Contacts between the two chains:
Residue D293 in the second protein is in contact with residue H100 in the first protein (closest heavy-atom distance 3.3 Å).
Residue N299 in the second protein is in contact with residue L64 in the first protein (closest heavy-atom distance 3.4 Å).
Residue E292 in the second protein contacts residue H100 in the first protein (closest heavy-atom distance 3.0 Å).
Residue W329 in the second protein contacts residue T63 in the first protein (closest heavy-atom distance 3.2 Å).
Residue A461 in the second protein interacts with residue S59 in the first protein (closest heavy-atom distance 3.3 Å).
Residue N299 in the second protein contacts residue F71 in the first protein (closest heavy-atom distance 3.2 Å).
Residue A245 in the second protein contacts residue S291 in the first protein (closest heavy-atom distance 2.7 Å).
Residue R282 in the second protein interacts with residue Y278 in the first protein (closest heavy-atom distance 3.4 Å).
Residue H475 in the second protein interacts with residue H52 in the first protein (closest heavy-atom distance 3.3 Å).
Residue D273 in the second protein contacts residue K294 in the first protein (closest heavy-atom distance 2.9 Å).
Residue K283 in the second protein interacts with residue Y278 in the first protein (closest heavy-atom distance 3.4 Å).
Residue S462 in the second protein contacts residue I58 in the first protein (closest heavy-atom distance 2.8 Å).
Residue I463 in the second protein contacts residue S59 in the first protein (closest heavy-atom distance 3.2 Å).
Residue E419 in the second protein contacts residue R303 in the first protein (closest heavy-atom distance 2.9 Å).
Residue L244 in the second protein contacts residue T293 in the first protein (closest heavy-atom distance 3.3 Å).
Residue D440 in the second protein contacts residue K36 in the first protein (closest heavy-atom distance 3.3 Å).
Residue V287 in the second protein interacts with residue P280 in the first protein (closest heavy-atom distance 3.4 Å).
Residue M300 in the second protein contacts residue A70 in the first protein (closest heavy-atom distance 3.4 Å).
Residue I275 in the second protein interacts with residue K294 in the first protein (closest heavy-atom distance 3.4 Å).
Residue Y427 in the second protein contacts residue S291 in the first protein (closest heavy-atom distance 2.9 Å).
Residue F250 in the second protein interacts with residue S78 in the first protein (closest heavy-atom distance 3.5 Å).
Residue A304 in the second protein is in contact with residue S78 in the first protein (closest heavy-atom distance 3.1 Å).
Residue Q232 in the second protein interacts with residue K302 in the first protein (closest heavy-atom distance 3.0 Å).
Residue E472 in the second protein contacts residue R4 in the first protein (closest heavy-atom distance 3.1 Å).
Residue G467 in the second protein contacts residue H62 in the first protein (closest heavy-atom distance 3.2 Å).
Residue A296 in the second protein is in contact with residue H100 in the first protein (closest heavy-atom distance 3.5 Å).
Residue Y465 in the second protein interacts with residue H62 in the first protein (closest heavy-atom distance 2.7 Å).
Residue F464 in the second protein contacts residue G60 in the first protein (closest heavy-atom distance 3.3 Å).
Residue R249 in the second protein contacts residue T293 in the first protein (closest heavy-atom distance 2.8 Å).
Residue G459 in the second protein interacts with residue K36 in the first protein (closest heavy-atom distance 3.4 Å).
Residue M274 in the second protein contacts residue Q284 in the first protein (closest heavy-atom distance 3.0 Å).
Residue M274 in the second protein is in contact with residue T292 in the first protein (closest heavy-atom distance 3.2 Å).
Residue V428 in the second protein is in contact with residue G289 in the first protein (closest heavy-atom distance 3.3 Å).
Residue W329 in the second protein is in contact with residue H62 in the first protein (closest heavy-atom distance 3.3 Å).
Residue W329 in the second protein contacts residue L64 in the first protein (closest heavy-atom distance 3.5 Å).
Residue M300 in the second protein contacts residue G74 in the first protein (closest heavy-atom distance 3.3 Å).
Residue Y465 in the second protein interacts with residue G60 in the first protein (closest heavy-atom distance 3.0 Å).
Residue G284 in the second protein interacts with residue Q283 in the first protein (closest heavy-atom distance 3.4 Å).
Residue I275 in the second protein is in contact with residue T292 in the first protein (closest heavy-atom distance 2.4 Å).
Residue G285 in the second protein is in contact with residue Q283 in the first protein (closest heavy-atom distance 2.9 Å).
Residue T307 in the second protein contacts residue S78 in the first protein (closest heavy-atom distance 3.4 Å).
Residue I231 in the second protein interacts with residue K302 in the first protein (closest heavy-atom distance 3.4 Å).
Residue Q290 in the second protein contacts residue R107 in the first protein (closest heavy-atom distance 3.0 Å).
Residue K283 in the second protein is in contact with residue N274 in the first protein (closest heavy-atom distance 2.8 Å).
Residue Y265 in the second protein is in contact with residue L298 in the first protein (closest heavy-atom distance 3.4 Å).
Residue N271 in the second protein interacts with residue N271 in the first protein (closest heavy-atom distance 2.8 Å).
Residue R230 in the second protein interacts with residue I304 in the first protein (closest heavy-atom distance 3.0 Å).
Residue E473 in the second protein contacts residue R4 in the first protein (closest heavy-atom distance 2.8 Å).
Residue E277 in the second protein interacts with residue Q284 in the first protein (closest heavy-atom distance 3.5 Å).
Residue N471 in the second protein is in contact with residue R4 in the first protein (closest heavy-atom distance 3.4 Å).
Residue G303 in the second protein contacts residue I75 in the first protein (closest heavy-atom distance 3.3 Å).
Residue I429 in the second protein contacts residue G289 in the first protein (closest heavy-atom distance 2.9 Å).
Residue V309 in the second protein is in contact with residue A281 in the first protein (closest heavy-atom distance 3.4 Å).
Residue I463 in the second protein is in contact with residue G60 in the first protein (closest heavy-atom distance 3.1 Å).
Residue T466 in the second protein is in contact with residue H62 in the first protein (closest heavy-atom distance 3.0 Å).
Residue R249 in the second protein is in contact with residue P280 in the first protein (closest heavy-atom distance 3.4 Å).
Residue E292 in the second protein is in contact with residue R107 in the first protein (closest heavy-atom distance 2.9 Å).
Residue V309 in the second protein interacts with residue P280 in the first protein (closest heavy-atom distance 3.5 Å).
Residue R249 in the second protein is in contact with residue Q283 in the first protein (closest heavy-atom distance 2.7 Å).
Residue E292 in the second protein interacts with residue H103 in the first protein (closest heavy-atom distance 3.5 Å).

This data describes a binding interaction between two proteins.

Sequence of the second protein:
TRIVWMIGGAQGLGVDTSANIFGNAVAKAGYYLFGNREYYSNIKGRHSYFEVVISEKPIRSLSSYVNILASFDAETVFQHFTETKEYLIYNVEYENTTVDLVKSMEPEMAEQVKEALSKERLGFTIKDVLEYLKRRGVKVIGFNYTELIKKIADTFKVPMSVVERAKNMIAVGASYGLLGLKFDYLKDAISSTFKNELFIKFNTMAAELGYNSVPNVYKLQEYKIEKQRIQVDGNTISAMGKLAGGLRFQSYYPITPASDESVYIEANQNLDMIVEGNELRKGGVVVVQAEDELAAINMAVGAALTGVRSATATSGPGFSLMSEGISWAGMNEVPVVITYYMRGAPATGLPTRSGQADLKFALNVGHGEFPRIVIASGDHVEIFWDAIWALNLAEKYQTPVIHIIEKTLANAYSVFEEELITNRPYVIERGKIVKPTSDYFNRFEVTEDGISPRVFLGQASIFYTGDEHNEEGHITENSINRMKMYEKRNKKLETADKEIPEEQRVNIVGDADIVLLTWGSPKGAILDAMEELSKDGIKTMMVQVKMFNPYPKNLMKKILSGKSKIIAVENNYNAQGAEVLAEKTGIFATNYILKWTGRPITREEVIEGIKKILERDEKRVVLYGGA

Sequence of the first protein:
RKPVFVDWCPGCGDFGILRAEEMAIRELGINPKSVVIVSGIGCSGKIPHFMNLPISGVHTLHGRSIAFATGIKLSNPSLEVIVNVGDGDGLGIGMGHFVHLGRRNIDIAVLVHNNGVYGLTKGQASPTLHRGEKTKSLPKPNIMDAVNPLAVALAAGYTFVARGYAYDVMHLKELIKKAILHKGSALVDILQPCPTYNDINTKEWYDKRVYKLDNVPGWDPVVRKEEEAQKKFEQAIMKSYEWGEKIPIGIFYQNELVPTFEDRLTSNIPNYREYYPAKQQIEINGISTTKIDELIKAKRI